Sequence of chain A:
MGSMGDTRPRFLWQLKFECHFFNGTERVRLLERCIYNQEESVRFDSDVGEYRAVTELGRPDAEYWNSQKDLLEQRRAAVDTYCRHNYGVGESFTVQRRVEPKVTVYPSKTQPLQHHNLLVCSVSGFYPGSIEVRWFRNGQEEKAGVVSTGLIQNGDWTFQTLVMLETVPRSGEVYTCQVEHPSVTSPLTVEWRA

Contacts between the two chains:
Residue F17 in chain A contacts residue Q8 in chain B (closest heavy-atom distance 4.4 Å).
Residue Y64 in chain A is in contact with residue P14 in chain B (closest heavy-atom distance 4.7 Å).
Residue Q74 in chain A is in contact with residue Y10 in chain B (closest heavy-atom distance 3.4 Å).
Residue F93 in chain A interacts with residue Y4 in chain B (closest heavy-atom distance 4.0 Å).
Residue H85 in chain A contacts residue Y4 in chain B (closest heavy-atom distance 4.9 Å).
Residue Y64 in chain A is in contact with residue F12 in chain B (closest heavy-atom distance 4.2 Å).
Residue D61 in chain A contacts residue F12 in chain B (closest heavy-atom distance 2.9 Å).
Residue T94 in chain A is in contact with residue Y4 in chain B (closest heavy-atom distance 4.8 Å).
Residue N86 in chain A contacts residue F5 in chain B (closest heavy-atom distance 2.9 Å).
Residue V89 in chain A contacts residue N2 in chain B (closest heavy-atom distance 2.9 Å).
Residue A78 in chain A interacts with residue L7 in chain B (closest heavy-atom distance 4.2 Å).
Residue G90 in chain A interacts with residue Y4 in chain B (closest heavy-atom distance 3.5 Å).
Residue W65 in chain A interacts with residue Y10 in chain B (closest heavy-atom distance 3.8 Å).
Residue W65 in chain A contacts residue G11 in chain B (closest heavy-atom distance 3.1 Å).
Residue G88 in chain A contacts residue N2 in chain B (closest heavy-atom distance 4.8 Å).
Residue T81 in chain A contacts residue F5 in chain B (closest heavy-atom distance 3.9 Å).
Residue W13 in chain A contacts residue F12 in chain B (closest heavy-atom distance 3.2 Å).
Residue L15 in chain A interacts with residue S9 in chain B (closest heavy-atom distance 3.4 Å).
Residue H85 in chain A is in contact with residue C3 in chain B (closest heavy-atom distance 2.8 Å).
Residue L71 in chain A interacts with residue Y10 in chain B (closest heavy-atom distance 3.7 Å).
Residue H85 in chain A interacts with residue F5 in chain B (closest heavy-atom distance 3.3 Å).
Residue N86 in chain A contacts residue Y4 in chain B (closest heavy-atom distance 3.6 Å).
Residue W65 in chain A interacts with residue F12 in chain B (closest heavy-atom distance 3.5 Å).
Residue F17 in chain A contacts residue S9 in chain B (closest heavy-atom distance 4.7 Å).
Residue Y64 in chain A contacts residue G11 in chain B (closest heavy-atom distance 3.9 Å).
Residue Y82 in chain A is in contact with residue P6 in chain B (closest heavy-atom distance 3.8 Å).
Residue Q74 in chain A is in contact with residue Q8 in chain B (closest heavy-atom distance 4.5 Å).
Residue R75 in chain A is in contact with residue Q8 in chain B (closest heavy-atom distance 3.1 Å).
Residue F17 in chain A interacts with residue L7 in chain B (closest heavy-atom distance 3.6 Å).
Residue R75 in chain A contacts residue L7 in chain B (closest heavy-atom distance 4.1 Å).
Residue Q74 in chain A contacts residue L7 in chain B (closest heavy-atom distance 3.8 Å).
Residue R75 in chain A contacts residue Y10 in chain B (closest heavy-atom distance 3.8 Å).
Residue N86 in chain A is in contact with residue C3 in chain B (closest heavy-atom distance 4.2 Å).
Residue L30 in chain A contacts residue L7 in chain B (closest heavy-atom distance 4.0 Å).
Residue F93 in chain A interacts with residue N2 in chain B (closest heavy-atom distance 4.9 Å).
Residue Y82 in chain A contacts residue F5 in chain B (closest heavy-atom distance 3.1 Å).
Residue Y82 in chain A contacts residue L7 in chain B (closest heavy-atom distance 3.4 Å).
Residue Y64 in chain A interacts with residue Q13 in chain B (closest heavy-atom distance 3.6 Å).
Residue V89 in chain A contacts residue Y4 in chain B (closest heavy-atom distance 3.6 Å).
Residue R75 in chain A interacts with residue S9 in chain B (closest heavy-atom distance 4.7 Å).
Residue V89 in chain A interacts with residue C3 in chain B (closest heavy-atom distance 3.3 Å).

These two protein chains interact to form a complex.

Sequence of chain B:
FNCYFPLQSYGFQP